The following describes two proteins that form a bound complex.

Sequence of chain B:
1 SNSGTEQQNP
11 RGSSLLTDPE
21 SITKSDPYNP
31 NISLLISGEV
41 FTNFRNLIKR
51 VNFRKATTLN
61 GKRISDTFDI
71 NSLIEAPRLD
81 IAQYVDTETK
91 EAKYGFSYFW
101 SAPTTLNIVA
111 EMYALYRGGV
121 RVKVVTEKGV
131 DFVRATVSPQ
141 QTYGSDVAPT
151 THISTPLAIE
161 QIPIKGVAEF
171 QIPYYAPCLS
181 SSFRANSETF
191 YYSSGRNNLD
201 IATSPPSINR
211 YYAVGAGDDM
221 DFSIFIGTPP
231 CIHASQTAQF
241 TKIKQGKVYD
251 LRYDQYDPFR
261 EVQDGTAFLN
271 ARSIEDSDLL

Residue-level contacts at the interface:
Residue L157 in chain B interacts with residue N52 in chain A (closest heavy-atom distance 3.6 Å).
Residue H152 in chain B interacts with residue Y256 in chain A (closest heavy-atom distance 4.0 Å).
Residue G129 in chain B interacts with residue K128 in chain A (closest heavy-atom distance 3.4 Å).
Residue Y174 in chain B contacts residue S37 in chain A (closest heavy-atom distance 3.9 Å).
Residue I153 in chain B contacts residue T105 in chain A (closest heavy-atom distance 3.1 Å).
Residue S65 in chain B is in contact with residue E261 in chain A (closest heavy-atom distance 3.0 Å).
Residue I64 in chain B is in contact with residue F259 in chain A (closest heavy-atom distance 4.0 Å).
Residue I159 in chain B is in contact with residue F259 in chain A (closest heavy-atom distance 3.7 Å).
Residue P156 in chain B interacts with residue R50 in chain A (closest heavy-atom distance 3.5 Å).
Residue R134 in chain B interacts with residue F259 in chain A (closest heavy-atom distance 2.7 Å).
Residue L179 in chain B contacts residue I36 in chain A (closest heavy-atom distance 3.9 Å).
Residue V147 in chain B is in contact with residue A238 in chain A (closest heavy-atom distance 3.9 Å).
Residue T151 in chain B contacts residue R260 in chain A (closest heavy-atom distance 3.1 Å).
Residue A148 in chain B contacts residue A238 in chain A (closest heavy-atom distance 3.5 Å).
Residue I164 in chain B contacts residue I164 in chain A (closest heavy-atom distance 3.5 Å).
Residue I64 in chain B is in contact with residue R260 in chain A (closest heavy-atom distance 4.2 Å).
Residue Q161 in chain B is in contact with residue I164 in chain A (closest heavy-atom distance 4.2 Å).
Residue Y174 in chain B contacts residue I36 in chain A (closest heavy-atom distance 3.6 Å).
Residue S154 in chain B interacts with residue T105 in chain A (closest heavy-atom distance 3.4 Å).
Residue T155 in chain B is in contact with residue R50 in chain A (closest heavy-atom distance 3.4 Å).
Residue I64 in chain B contacts residue P258 in chain A (closest heavy-atom distance 3.9 Å).
Residue L157 in chain B is in contact with residue D257 in chain A (closest heavy-atom distance 4.2 Å).
Residue F132 in chain B is in contact with residue F259 in chain A (closest heavy-atom distance 3.9 Å).
Residue I153 in chain B contacts residue N52 in chain A (closest heavy-atom distance 2.3 Å).
Residue T151 in chain B contacts residue Y256 in chain A (closest heavy-atom distance 3.5 Å).
Residue C178 in chain B interacts with residue I36 in chain A (closest heavy-atom distance 3.8 Å).
Residue Q161 in chain B is in contact with residue K165 in chain A (closest heavy-atom distance 3.6 Å).
Residue I159 in chain B contacts residue V167 in chain A (closest heavy-atom distance 4.1 Å).
Residue S154 in chain B interacts with residue N52 in chain A (closest heavy-atom distance 3.4 Å).
Residue Q161 in chain B contacts residue G166 in chain A (closest heavy-atom distance 2.7 Å).
Residue V147 in chain B is in contact with residue S235 in chain A (closest heavy-atom distance 3.7 Å).
Residue F132 in chain B interacts with residue G166 in chain A (closest heavy-atom distance 3.6 Å).
Residue P149 in chain B is in contact with residue A234 in chain A (closest heavy-atom distance 3.5 Å).
Residue I153 in chain B contacts residue I108 in chain A (closest heavy-atom distance 3.5 Å).
Residue R134 in chain B interacts with residue R260 in chain A (closest heavy-atom distance 3.9 Å).
Residue Y175 in chain B contacts residue S37 in chain A (closest heavy-atom distance 3.9 Å).
Residue V147 in chain B contacts residue Q239 in chain A (closest heavy-atom distance 4.1 Å).
Residue S154 in chain B is in contact with residue R50 in chain A (closest heavy-atom distance 2.5 Å).
Residue I153 in chain B contacts residue P103 in chain A (closest heavy-atom distance 3.1 Å).
Residue R63 in chain B contacts residue E261 in chain A (closest heavy-atom distance 3.6 Å).
Residue Y175 in chain B contacts residue E39 in chain A (closest heavy-atom distance 2.7 Å).
Residue S204 in chain B is in contact with residue F259 in chain A (closest heavy-atom distance 3.7 Å).
Residue I153 in chain B contacts residue T104 in chain A (closest heavy-atom distance 3.6 Å).
Residue T151 in chain B contacts residue Y253 in chain A (closest heavy-atom distance 3.5 Å).
Residue T155 in chain B is in contact with residue N52 in chain A (closest heavy-atom distance 3.3 Å).
Residue Q161 in chain B contacts residue P163 in chain A (closest heavy-atom distance 4.1 Å).
Residue I164 in chain B is in contact with residue P163 in chain A (closest heavy-atom distance 3.9 Å).
Residue A176 in chain B interacts with residue I36 in chain A (closest heavy-atom distance 3.7 Å).
Residue I64 in chain B interacts with residue E261 in chain A (closest heavy-atom distance 3.4 Å).
Residue S145 in chain B contacts residue S235 in chain A (closest heavy-atom distance 3.4 Å).
Residue L179 in chain B interacts with residue L35 in chain A (closest heavy-atom distance 3.7 Å).
Residue T150 in chain B interacts with residue Y253 in chain A (closest heavy-atom distance 2.4 Å).
Residue P205 in chain B interacts with residue K128 in chain A (closest heavy-atom distance 3.5 Å).
Residue D131 in chain B interacts with residue K128 in chain A (closest heavy-atom distance 3.0 Å).
Residue H152 in chain B contacts residue R260 in chain A (closest heavy-atom distance 3.3 Å).
Residue S154 in chain B interacts with residue I108 in chain A (closest heavy-atom distance 4.1 Å).
Residue L157 in chain B contacts residue F53 in chain A (closest heavy-atom distance 3.8 Å).
Residue Q161 in chain B is in contact with residue I162 in chain A (closest heavy-atom distance 3.5 Å).
Residue A202 in chain B interacts with residue F259 in chain A (closest heavy-atom distance 3.5 Å).
Residue T150 in chain B interacts with residue T237 in chain A (closest heavy-atom distance 3.2 Å).

Sequence of chain A:
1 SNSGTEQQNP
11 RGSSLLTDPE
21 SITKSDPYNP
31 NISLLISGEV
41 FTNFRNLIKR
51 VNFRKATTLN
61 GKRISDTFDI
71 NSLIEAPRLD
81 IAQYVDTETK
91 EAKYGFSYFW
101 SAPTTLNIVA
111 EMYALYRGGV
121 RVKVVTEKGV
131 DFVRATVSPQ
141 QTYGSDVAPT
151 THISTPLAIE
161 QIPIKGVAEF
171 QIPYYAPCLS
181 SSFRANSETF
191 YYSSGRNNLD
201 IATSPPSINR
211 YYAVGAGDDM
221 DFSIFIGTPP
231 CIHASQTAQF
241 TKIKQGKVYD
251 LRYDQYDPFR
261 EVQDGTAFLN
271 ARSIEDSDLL